Sequence of chain B:
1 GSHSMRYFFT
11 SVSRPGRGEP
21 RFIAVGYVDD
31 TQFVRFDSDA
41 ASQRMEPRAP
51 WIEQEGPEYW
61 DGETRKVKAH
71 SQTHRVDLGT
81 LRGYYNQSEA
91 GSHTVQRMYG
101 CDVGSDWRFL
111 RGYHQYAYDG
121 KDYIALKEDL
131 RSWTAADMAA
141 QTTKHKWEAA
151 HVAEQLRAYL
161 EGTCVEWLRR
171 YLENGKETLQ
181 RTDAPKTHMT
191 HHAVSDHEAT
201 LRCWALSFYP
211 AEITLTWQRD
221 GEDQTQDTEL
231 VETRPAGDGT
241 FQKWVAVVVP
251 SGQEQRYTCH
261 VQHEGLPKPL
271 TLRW

Interface contacts:
Residue F33 in chain B is in contact with residue G1 in chain A (closest heavy-atom distance 4.7 Å).
Residue L156 in chain B is in contact with residue L5 in chain A (closest heavy-atom distance 4.5 Å).
Residue K146 in chain B is in contact with residue L9 in chain A (closest heavy-atom distance 3.0 Å).
Residue W167 in chain B is in contact with residue I2 in chain A (closest heavy-atom distance 4.9 Å).
Residue Y7 in chain B contacts residue G1 in chain A (closest heavy-atom distance 2.8 Å).
Residue W147 in chain B contacts residue F7 in chain A (closest heavy-atom distance 3.8 Å).
Residue Y99 in chain B is in contact with residue L3 in chain A (closest heavy-atom distance 3.1 Å).
Residue M5 in chain B interacts with residue G1 in chain A (closest heavy-atom distance 3.9 Å).
Residue H70 in chain B contacts residue V6 in chain A (closest heavy-atom distance 3.9 Å).
Residue K146 in chain B interacts with residue T8 in chain A (closest heavy-atom distance 3.5 Å).
Residue F9 in chain B contacts residue I2 in chain A (closest heavy-atom distance 4.2 Å).
Residue K66 in chain B contacts residue I2 in chain A (closest heavy-atom distance 2.7 Å).
Residue Y123 in chain B interacts with residue L9 in chain A (closest heavy-atom distance 3.7 Å).
Residue D77 in chain B is in contact with residue F7 in chain A (closest heavy-atom distance 4.6 Å).
Residue E63 in chain B contacts residue I2 in chain A (closest heavy-atom distance 3.0 Å).
Residue H70 in chain B contacts residue L3 in chain A (closest heavy-atom distance 3.0 Å).
Residue R97 in chain B contacts residue V6 in chain A (closest heavy-atom distance 4.0 Å).
Residue L156 in chain B is in contact with residue L3 in chain A (closest heavy-atom distance 3.5 Å).
Residue H114 in chain B is in contact with residue L3 in chain A (closest heavy-atom distance 4.1 Å).
Residue Y59 in chain B is in contact with residue G1 in chain A (closest heavy-atom distance 4.1 Å).
Residue D77 in chain B is in contact with residue T8 in chain A (closest heavy-atom distance 3.4 Å).
Residue V76 in chain B contacts residue T8 in chain A (closest heavy-atom distance 3.9 Å).
Residue Y159 in chain B is in contact with residue I2 in chain A (closest heavy-atom distance 3.8 Å).
Residue K66 in chain B is in contact with residue G1 in chain A (closest heavy-atom distance 4.0 Å).
Residue Q155 in chain B interacts with residue F7 in chain A (closest heavy-atom distance 3.3 Å).
Residue A69 in chain B interacts with residue V6 in chain A (closest heavy-atom distance 4.0 Å).
Residue T73 in chain B contacts residue F7 in chain A (closest heavy-atom distance 3.6 Å).
Residue Y171 in chain B contacts residue G1 in chain A (closest heavy-atom distance 2.6 Å).
Residue R97 in chain B contacts residue F7 in chain A (closest heavy-atom distance 4.2 Å).
Residue E63 in chain B contacts residue G1 in chain A (closest heavy-atom distance 3.5 Å).
Residue T73 in chain B is in contact with residue T8 in chain A (closest heavy-atom distance 4.0 Å).
Residue Y7 in chain B interacts with residue I2 in chain A (closest heavy-atom distance 3.2 Å).
Residue Y116 in chain B is in contact with residue L9 in chain A (closest heavy-atom distance 3.6 Å).
Residue I124 in chain B interacts with residue L9 in chain A (closest heavy-atom distance 4.9 Å).
Residue L81 in chain B is in contact with residue L9 in chain A (closest heavy-atom distance 3.5 Å).
Residue K66 in chain B contacts residue L3 in chain A (closest heavy-atom distance 3.8 Å).
Residue Y84 in chain B is in contact with residue L9 in chain A (closest heavy-atom distance 3.5 Å).
Residue T80 in chain B contacts residue L9 in chain A (closest heavy-atom distance 3.8 Å).
Residue H70 in chain B contacts residue I2 in chain A (closest heavy-atom distance 3.5 Å).
Residue V67 in chain B interacts with residue I2 in chain A (closest heavy-atom distance 3.5 Å).
Residue M45 in chain B interacts with residue I2 in chain A (closest heavy-atom distance 4.2 Å).
Residue K66 in chain B is in contact with residue V6 in chain A (closest heavy-atom distance 5.0 Å).
Residue Y159 in chain B interacts with residue L3 in chain A (closest heavy-atom distance 3.5 Å).
Residue Y99 in chain B contacts residue I2 in chain A (closest heavy-atom distance 3.3 Å).
Residue T143 in chain B interacts with residue T8 in chain A (closest heavy-atom distance 5.0 Å).
Residue Y159 in chain B interacts with residue G1 in chain A (closest heavy-atom distance 2.7 Å).
Residue W167 in chain B contacts residue G1 in chain A (closest heavy-atom distance 3.4 Å).
Residue D77 in chain B interacts with residue L9 in chain A (closest heavy-atom distance 2.9 Å).
Residue V152 in chain B interacts with residue F7 in chain A (closest heavy-atom distance 3.6 Å).
Residue K66 in chain B interacts with residue G4 in chain A (closest heavy-atom distance 3.6 Å).
Residue T143 in chain B interacts with residue L9 in chain A (closest heavy-atom distance 2.7 Å).
Residue Q155 in chain B interacts with residue L5 in chain A (closest heavy-atom distance 3.8 Å).
Residue T73 in chain B interacts with residue V6 in chain A (closest heavy-atom distance 3.3 Å).
Residue W147 in chain B is in contact with residue T8 in chain A (closest heavy-atom distance 2.9 Å).
Residue W147 in chain B interacts with residue L9 in chain A (closest heavy-atom distance 3.7 Å).

This data describes a binding interaction between two proteins.

Sequence of chain A:
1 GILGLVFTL